These two protein chains interact to form a complex.

Contacts between the two chains:
Residue N66 in chain B contacts residue N6 in chain A (closest heavy-atom distance 3.2 Å).
Residue I8 in chain B contacts residue E13 in chain A (closest heavy-atom distance 3.3 Å).
Residue L46 in chain B is in contact with residue E42 in chain A (closest heavy-atom distance 3.0 Å).
Residue N6 in chain B contacts residue T67 in chain A (closest heavy-atom distance 2.7 Å).
Residue N66 in chain B is in contact with residue N7 in chain A (closest heavy-atom distance 3.0 Å).
Residue S26 in chain B contacts residue Y4 in chain A (closest heavy-atom distance 3.2 Å).
Residue A20 in chain B interacts with residue Y4 in chain A (closest heavy-atom distance 3.3 Å).
Residue I8 in chain B contacts residue I14 in chain A (closest heavy-atom distance 2.9 Å).
Residue T67 in chain B interacts with residue N6 in chain A (closest heavy-atom distance 2.7 Å).
Residue S58 in chain B is in contact with residue E13 in chain A (closest heavy-atom distance 2.3 Å).
Residue N11 in chain B is in contact with residue E61 in chain A (closest heavy-atom distance 2.8 Å).
Residue Y4 in chain B interacts with residue S26 in chain A (closest heavy-atom distance 3.2 Å).
Residue Y4 in chain B interacts with residue E68 in chain A (closest heavy-atom distance 3.3 Å).
Residue T65 in chain B interacts with residue N7 in chain A (closest heavy-atom distance 2.8 Å).
Residue L46 in chain B is in contact with residue S40 in chain A (closest heavy-atom distance 3.2 Å).
Residue S44 in chain B interacts with residue S44 in chain A (closest heavy-atom distance 2.8 Å).
Residue Y4 in chain B interacts with residue N18 in chain A (closest heavy-atom distance 3.0 Å).
Residue L46 in chain B contacts residue K41 in chain A (closest heavy-atom distance 3.0 Å).
Residue Y4 in chain B contacts residue K17 in chain A (closest heavy-atom distance 3.3 Å).
Residue A2 in chain B interacts with residue K19 in chain A (closest heavy-atom distance 3.2 Å).
Residue N7 in chain B is in contact with residue T65 in chain A (closest heavy-atom distance 2.8 Å).
Residue A2 in chain B is in contact with residue A20 in chain A (closest heavy-atom distance 2.8 Å).
Residue A20 in chain B contacts residue A2 in chain A (closest heavy-atom distance 2.8 Å).
Residue I14 in chain B contacts residue N7 in chain A (closest heavy-atom distance 3.2 Å).
Residue G3 in chain B interacts with residue L70 in chain A (closest heavy-atom distance 2.7 Å).
Residue N18 in chain B interacts with residue Y4 in chain A (closest heavy-atom distance 2.9 Å).
Residue E13 in chain B is in contact with residue S58 in chain A (closest heavy-atom distance 2.8 Å).
Residue A9 in chain B contacts residue Y62 in chain A (closest heavy-atom distance 3.1 Å).
Residue L10 in chain B contacts residue L12 in chain A (closest heavy-atom distance 2.8 Å).
Residue N7 in chain B interacts with residue N66 in chain A (closest heavy-atom distance 3.0 Å).
Residue N11 in chain B interacts with residue N11 in chain A (closest heavy-atom distance 2.9 Å).
Residue E61 in chain B interacts with residue N11 in chain A (closest heavy-atom distance 2.9 Å).
Residue L12 in chain B interacts with residue L10 in chain A (closest heavy-atom distance 2.9 Å).
Residue K19 in chain B contacts residue A2 in chain A (closest heavy-atom distance 3.2 Å).
Residue E13 in chain B interacts with residue A9 in chain A (closest heavy-atom distance 3.3 Å).
Residue K17 in chain B contacts residue Y4 in chain A (closest heavy-atom distance 3.2 Å).
Residue L5 in chain B interacts with residue E68 in chain A (closest heavy-atom distance 2.8 Å).
Residue E13 in chain B contacts residue D59 in chain A (closest heavy-atom distance 3.0 Å).
Residue I14 in chain B is in contact with residue K56 in chain A (closest heavy-atom distance 3.2 Å).
Residue V15 in chain B contacts residue K56 in chain A (closest heavy-atom distance 3.1 Å).
Residue N18 in chain B interacts with residue G3 in chain A (closest heavy-atom distance 3.3 Å).
Residue S40 in chain B contacts residue L46 in chain A (closest heavy-atom distance 2.8 Å).
Residue S26 in chain B contacts residue N6 in chain A (closest heavy-atom distance 2.9 Å).
Residue E68 in chain B contacts residue L5 in chain A (closest heavy-atom distance 2.8 Å).
Residue Y62 in chain B is in contact with residue A9 in chain A (closest heavy-atom distance 3.2 Å).
Residue Y4 in chain B is in contact with residue S22 in chain A (closest heavy-atom distance 3.3 Å).
Residue E42 in chain B is in contact with residue L46 in chain A (closest heavy-atom distance 3.1 Å).
Residue A9 in chain B interacts with residue E13 in chain A (closest heavy-atom distance 3.3 Å).
Residue D59 in chain B is in contact with residue E13 in chain A (closest heavy-atom distance 3.0 Å).
Residue V43 in chain B is in contact with residue S44 in chain A (closest heavy-atom distance 3.3 Å).
Residue L16 in chain B interacts with residue N6 in chain A (closest heavy-atom distance 2.8 Å).
Residue K56 in chain B contacts residue V15 in chain A (closest heavy-atom distance 3.1 Å).
Residue N6 in chain B interacts with residue N66 in chain A (closest heavy-atom distance 3.2 Å).
Residue N6 in chain B contacts residue S26 in chain A (closest heavy-atom distance 2.9 Å).
Residue L70 in chain B interacts with residue G3 in chain A (closest heavy-atom distance 2.8 Å).
Residue N6 in chain B interacts with residue L16 in chain A (closest heavy-atom distance 2.8 Å).
Residue I14 in chain B contacts residue I8 in chain A (closest heavy-atom distance 2.9 Å).
Residue A9 in chain B contacts residue E63 in chain A (closest heavy-atom distance 2.9 Å).
Residue E63 in chain B interacts with residue A9 in chain A (closest heavy-atom distance 2.9 Å).
Residue K56 in chain B is in contact with residue I14 in chain A (closest heavy-atom distance 3.3 Å).

Sequence of chain B:
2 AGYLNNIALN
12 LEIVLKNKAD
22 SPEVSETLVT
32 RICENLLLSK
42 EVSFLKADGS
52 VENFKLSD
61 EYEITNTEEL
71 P

Sequence of chain A:
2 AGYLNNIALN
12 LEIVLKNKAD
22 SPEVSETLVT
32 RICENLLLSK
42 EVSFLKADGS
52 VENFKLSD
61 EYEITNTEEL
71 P